Residue-level contacts at the interface:
Residue G27 in chain A interacts with residue L17 in chain B (closest heavy-atom distance 3.4 Å).
Residue V31 in chain A is in contact with residue L17 in chain B (closest heavy-atom distance 4.7 Å).
Residue E32 in chain A interacts with residue R14 in chain B (closest heavy-atom distance 4.0 Å).
Residue D21 in chain A interacts with residue T24 in chain B (closest heavy-atom distance 3.4 Å).
Residue D21 in chain A is in contact with residue T25 in chain B (closest heavy-atom distance 4.6 Å).
Residue L17 in chain A interacts with residue T24 in chain B (closest heavy-atom distance 3.6 Å).
Residue T24 in chain A interacts with residue T24 in chain B (closest heavy-atom distance 4.8 Å).
Residue T25 in chain A interacts with residue D21 in chain B (closest heavy-atom distance 4.7 Å).
Residue L41 in chain A interacts with residue M6 in chain B (closest heavy-atom distance 3.9 Å).
Residue V10 in chain A interacts with residue L34 in chain B (closest heavy-atom distance 4.0 Å).
Residue A45 in chain A is in contact with residue E3 in chain B (closest heavy-atom distance 4.5 Å).
Residue E18 in chain A interacts with residue I28 in chain B (closest heavy-atom distance 4.1 Å).
Residue T24 in chain A contacts residue L17 in chain B (closest heavy-atom distance 3.5 Å).
Residue H38 in chain A contacts residue D7 in chain B (closest heavy-atom distance 3.2 Å).
Residue L17 in chain A interacts with residue G27 in chain B (closest heavy-atom distance 3.6 Å).
Residue M6 in chain A interacts with residue H38 in chain B (closest heavy-atom distance 4.3 Å).
Residue V10 in chain A is in contact with residue K35 in chain B (closest heavy-atom distance 4.7 Å).
Residue M6 in chain A interacts with residue L41 in chain B (closest heavy-atom distance 4.1 Å).
Residue K4 in chain A interacts with residue H38 in chain B (closest heavy-atom distance 4.4 Å).
Residue M6 in chain A contacts residue I37 in chain B (closest heavy-atom distance 3.8 Å).
Residue A45 in chain A interacts with residue M1 in chain B (closest heavy-atom distance 4.5 Å).
Residue I20 in chain A is in contact with residue T24 in chain B (closest heavy-atom distance 3.4 Å).
Residue T24 in chain A is in contact with residue I20 in chain B (closest heavy-atom distance 3.3 Å).
Residue E3 in chain A interacts with residue H38 in chain B (closest heavy-atom distance 3.0 Å).
Residue I28 in chain A contacts residue L17 in chain B (closest heavy-atom distance 3.5 Å).
Residue V31 in chain A contacts residue V10 in chain B (closest heavy-atom distance 3.9 Å).
Residue R14 in chain A interacts with residue V31 in chain B (closest heavy-atom distance 3.6 Å).
Residue M42 in chain A contacts residue M1 in chain B (closest heavy-atom distance 4.6 Å).
Residue M6 in chain A interacts with residue L34 in chain B (closest heavy-atom distance 4.0 Å).
Residue D21 in chain A interacts with residue D21 in chain B (closest heavy-atom distance 3.1 Å).
Residue E3 in chain A is in contact with residue M42 in chain B (closest heavy-atom distance 3.4 Å).
Residue V31 in chain A is in contact with residue R14 in chain B (closest heavy-atom distance 3.8 Å).
Residue L17 in chain A is in contact with residue I28 in chain B (closest heavy-atom distance 3.8 Å).
Residue I37 in chain A contacts residue M6 in chain B (closest heavy-atom distance 3.7 Å).
Residue I28 in chain A is in contact with residue R14 in chain B (closest heavy-atom distance 4.4 Å).
Residue L34 in chain A is in contact with residue M6 in chain B (closest heavy-atom distance 3.5 Å).
Residue H38 in chain A contacts residue M6 in chain B (closest heavy-atom distance 3.6 Å).
Residue M42 in chain A contacts residue K4 in chain B (closest heavy-atom distance 4.6 Å).
Residue L41 in chain A is in contact with residue E3 in chain B (closest heavy-atom distance 3.8 Å).
Residue T24 in chain A contacts residue D21 in chain B (closest heavy-atom distance 3.6 Å).
Residue L17 in chain A is in contact with residue V31 in chain B (closest heavy-atom distance 3.3 Å).
Residue V10 in chain A contacts residue V31 in chain B (closest heavy-atom distance 3.5 Å).
Residue H38 in chain A contacts residue K4 in chain B (closest heavy-atom distance 4.3 Å).
Residue V31 in chain A contacts residue M13 in chain B (closest heavy-atom distance 4.2 Å).
Residue M42 in chain A interacts with residue E3 in chain B (closest heavy-atom distance 3.3 Å).
Residue K35 in chain A is in contact with residue V10 in chain B (closest heavy-atom distance 3.9 Å).
Residue I28 in chain A contacts residue E18 in chain B (closest heavy-atom distance 4.1 Å).
Residue H38 in chain A contacts residue E3 in chain B (closest heavy-atom distance 3.0 Å).
Residue L34 in chain A contacts residue V10 in chain B (closest heavy-atom distance 4.0 Å).
Residue I20 in chain A interacts with residue I20 in chain B (closest heavy-atom distance 4.5 Å).
Residue K4 in chain A interacts with residue M42 in chain B (closest heavy-atom distance 4.4 Å).
Residue D7 in chain A is in contact with residue H38 in chain B (closest heavy-atom distance 3.8 Å).
Residue M13 in chain A is in contact with residue V31 in chain B (closest heavy-atom distance 4.3 Å).

Sequence of chain A:
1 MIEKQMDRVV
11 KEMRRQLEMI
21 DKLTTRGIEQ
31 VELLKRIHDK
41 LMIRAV

The following describes two proteins that form a bound complex.

Sequence of chain B:
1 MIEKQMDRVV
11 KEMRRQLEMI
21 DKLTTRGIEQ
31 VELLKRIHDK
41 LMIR